Sequence of protein 2:
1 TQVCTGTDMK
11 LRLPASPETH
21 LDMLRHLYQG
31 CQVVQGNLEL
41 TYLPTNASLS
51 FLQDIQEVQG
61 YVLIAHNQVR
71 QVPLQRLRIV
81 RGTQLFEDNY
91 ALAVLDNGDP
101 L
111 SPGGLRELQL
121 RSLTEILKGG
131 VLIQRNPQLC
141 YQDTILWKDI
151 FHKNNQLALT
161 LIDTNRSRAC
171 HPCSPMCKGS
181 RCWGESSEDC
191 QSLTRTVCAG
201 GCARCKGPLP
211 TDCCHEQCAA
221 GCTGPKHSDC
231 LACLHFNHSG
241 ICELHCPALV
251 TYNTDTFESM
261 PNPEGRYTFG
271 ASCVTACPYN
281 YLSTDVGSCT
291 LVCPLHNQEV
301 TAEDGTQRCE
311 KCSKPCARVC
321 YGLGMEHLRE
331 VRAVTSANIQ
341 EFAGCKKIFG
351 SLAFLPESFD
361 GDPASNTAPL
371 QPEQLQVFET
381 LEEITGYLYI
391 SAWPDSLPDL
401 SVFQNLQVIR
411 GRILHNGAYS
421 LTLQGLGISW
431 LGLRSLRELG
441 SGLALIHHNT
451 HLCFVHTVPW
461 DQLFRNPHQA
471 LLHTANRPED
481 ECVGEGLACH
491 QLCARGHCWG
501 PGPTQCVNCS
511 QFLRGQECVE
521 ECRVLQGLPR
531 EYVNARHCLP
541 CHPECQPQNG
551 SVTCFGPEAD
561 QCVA

This data describes a binding interaction between two proteins.

Interface contacts:
Residue S174 in protein 2 interacts with residue Y32 in protein 1 (closest heavy-atom distance 4.4 Å).
Residue S174 in protein 2 contacts residue Y93 in protein 1 (closest heavy-atom distance 4.2 Å).
Residue C177 in protein 2 interacts with residue Y32 in protein 1 (closest heavy-atom distance 4.2 Å).
Residue C173 in protein 2 is in contact with residue Y34 in protein 1 (closest heavy-atom distance 3.0 Å).
Residue C173 in protein 2 is in contact with residue Y93 in protein 1 (closest heavy-atom distance 3.0 Å).
Residue P175 in protein 2 interacts with residue T94 in protein 1 (closest heavy-atom distance 3.6 Å).
Residue P172 in protein 2 interacts with residue Y93 in protein 1 (closest heavy-atom distance 3.5 Å).
Residue P172 in protein 2 contacts residue Y34 in protein 1 (closest heavy-atom distance 3.5 Å).
Residue P175 in protein 2 contacts residue Y32 in protein 1 (closest heavy-atom distance 2.1 Å).
Residue P175 in protein 2 contacts residue S95 in protein 1 (closest heavy-atom distance 3.8 Å).
Residue H171 in protein 2 interacts with residue Y34 in protein 1 (closest heavy-atom distance 4.6 Å).
Residue P175 in protein 2 contacts residue S96 in protein 1 (closest heavy-atom distance 4.6 Å).
Residue P175 in protein 2 interacts with residue S97 in protein 1 (closest heavy-atom distance 3.1 Å).
Residue S180 in protein 2 is in contact with residue Y34 in protein 1 (closest heavy-atom distance 3.7 Å).
Residue M176 in protein 2 contacts residue Y32 in protein 1 (closest heavy-atom distance 4.2 Å).
Residue P175 in protein 2 contacts residue Y93 in protein 1 (closest heavy-atom distance 3.0 Å).
Residue S180 in protein 2 is in contact with residue Y32 in protein 1 (closest heavy-atom distance 4.0 Å).

Sequence of protein 1:
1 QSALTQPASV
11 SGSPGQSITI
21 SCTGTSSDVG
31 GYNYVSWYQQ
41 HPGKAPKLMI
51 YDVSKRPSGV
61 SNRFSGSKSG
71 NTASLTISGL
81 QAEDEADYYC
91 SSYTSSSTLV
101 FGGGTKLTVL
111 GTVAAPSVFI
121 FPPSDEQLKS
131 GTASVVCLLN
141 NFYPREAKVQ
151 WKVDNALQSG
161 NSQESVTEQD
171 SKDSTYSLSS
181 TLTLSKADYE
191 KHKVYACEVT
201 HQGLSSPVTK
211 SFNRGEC